This data describes a binding interaction between two proteins.

Sequence of protein 2:
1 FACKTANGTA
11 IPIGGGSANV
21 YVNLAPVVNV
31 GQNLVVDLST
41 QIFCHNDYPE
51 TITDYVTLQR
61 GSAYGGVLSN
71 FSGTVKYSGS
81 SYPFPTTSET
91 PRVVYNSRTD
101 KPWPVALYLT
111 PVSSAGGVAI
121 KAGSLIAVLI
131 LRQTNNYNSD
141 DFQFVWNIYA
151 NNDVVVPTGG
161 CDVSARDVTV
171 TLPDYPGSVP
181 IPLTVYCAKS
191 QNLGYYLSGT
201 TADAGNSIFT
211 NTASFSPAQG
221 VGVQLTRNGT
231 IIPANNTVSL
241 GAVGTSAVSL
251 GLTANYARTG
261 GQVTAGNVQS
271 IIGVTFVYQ

Interface contacts:
Residue T169 in protein 2 interacts with residue T6 in protein 1 (closest heavy-atom distance 3.3 Å).
Residue V170 in protein 2 is in contact with residue N8 in protein 1 (closest heavy-atom distance 2.9 Å).
Residue V263 in protein 2 interacts with residue V11 in protein 1 (closest heavy-atom distance 4.0 Å).
Residue Y175 in protein 2 contacts residue V11 in protein 1 (closest heavy-atom distance 3.9 Å).
Residue Q269 in protein 2 interacts with residue T6 in protein 1 (closest heavy-atom distance 3.8 Å).
Residue A165 in protein 2 interacts with residue V3 in protein 1 (closest heavy-atom distance 3.6 Å).
Residue A265 in protein 2 interacts with residue V11 in protein 1 (closest heavy-atom distance 3.3 Å).
Residue R166 in protein 2 contacts residue D2 in protein 1 (closest heavy-atom distance 3.0 Å).
Residue Y175 in protein 2 is in contact with residue K10 in protein 1 (closest heavy-atom distance 2.9 Å).
Residue V274 in protein 2 contacts residue V3 in protein 1 (closest heavy-atom distance 2.9 Å).
Residue Y256 in protein 2 is in contact with residue G9 in protein 1 (closest heavy-atom distance 3.3 Å).
Residue V268 in protein 2 is in contact with residue G9 in protein 1 (closest heavy-atom distance 2.8 Å).
Residue L183 in protein 2 contacts residue V3 in protein 1 (closest heavy-atom distance 4.0 Å).
Residue D174 in protein 2 contacts residue V12 in protein 1 (closest heavy-atom distance 3.1 Å).
Residue V223 in protein 2 interacts with residue V7 in protein 1 (closest heavy-atom distance 3.9 Å).
Residue I272 in protein 2 interacts with residue T4 in protein 1 (closest heavy-atom distance 3.6 Å).
Residue A218 in protein 2 contacts residue V11 in protein 1 (closest heavy-atom distance 3.9 Å).
Residue G273 in protein 2 interacts with residue A1 in protein 1 (closest heavy-atom distance 3.8 Å).
Residue L172 in protein 2 is in contact with residue V7 in protein 1 (closest heavy-atom distance 3.6 Å).
Residue Q269 in protein 2 contacts residue V7 in protein 1 (closest heavy-atom distance 3.1 Å).
Residue L172 in protein 2 is in contact with residue N8 in protein 1 (closest heavy-atom distance 2.7 Å).
Residue T275 in protein 2 interacts with residue D2 in protein 1 (closest heavy-atom distance 3.6 Å).
Residue A265 in protein 2 is in contact with residue A13 in protein 1 (closest heavy-atom distance 3.7 Å).
Residue Q269 in protein 2 is in contact with residue N8 in protein 1 (closest heavy-atom distance 2.8 Å).
Residue Y256 in protein 2 is in contact with residue K10 in protein 1 (closest heavy-atom distance 2.9 Å).
Residue T169 in protein 2 interacts with residue N8 in protein 1 (closest heavy-atom distance 3.9 Å).
Residue I271 in protein 2 interacts with residue T4 in protein 1 (closest heavy-atom distance 3.5 Å).
Residue R166 in protein 2 contacts residue V3 in protein 1 (closest heavy-atom distance 3.3 Å).
Residue V168 in protein 2 contacts residue T4 in protein 1 (closest heavy-atom distance 2.9 Å).
Residue D174 in protein 2 interacts with residue K10 in protein 1 (closest heavy-atom distance 3.5 Å).
Residue V168 in protein 2 contacts residue V3 in protein 1 (closest heavy-atom distance 4.0 Å).
Residue I271 in protein 2 interacts with residue I5 in protein 1 (closest heavy-atom distance 3.4 Å).
Residue A115 in protein 2 interacts with residue D2 in protein 1 (closest heavy-atom distance 3.7 Å).
Residue T264 in protein 2 contacts residue V11 in protein 1 (closest heavy-atom distance 3.7 Å).
Residue V274 in protein 2 interacts with residue I5 in protein 1 (closest heavy-atom distance 3.6 Å).
Residue G273 in protein 2 is in contact with residue V3 in protein 1 (closest heavy-atom distance 3.4 Å).
Residue V170 in protein 2 contacts residue T6 in protein 1 (closest heavy-atom distance 2.9 Å).
Residue A254 in protein 2 contacts residue V7 in protein 1 (closest heavy-atom distance 4.0 Å).
Residue G266 in protein 2 contacts residue K10 in protein 1 (closest heavy-atom distance 3.4 Å).
Residue V268 in protein 2 contacts residue V7 in protein 1 (closest heavy-atom distance 3.9 Å).
Residue S270 in protein 2 interacts with residue V7 in protein 1 (closest heavy-atom distance 2.9 Å).
Residue S270 in protein 2 contacts residue I5 in protein 1 (closest heavy-atom distance 3.6 Å).
Residue G266 in protein 2 interacts with residue V11 in protein 1 (closest heavy-atom distance 2.8 Å).
Residue V274 in protein 2 contacts residue D2 in protein 1 (closest heavy-atom distance 2.8 Å).
Residue V274 in protein 2 contacts residue A1 in protein 1 (closest heavy-atom distance 3.7 Å).
Residue I272 in protein 2 contacts residue I5 in protein 1 (closest heavy-atom distance 2.8 Å).
Residue S270 in protein 2 contacts residue T6 in protein 1 (closest heavy-atom distance 3.6 Å).
Residue V268 in protein 2 contacts residue N8 in protein 1 (closest heavy-atom distance 3.4 Å).
Residue F276 in protein 2 is in contact with residue D2 in protein 1 (closest heavy-atom distance 2.9 Å).
Residue D167 in protein 2 is in contact with residue T4 in protein 1 (closest heavy-atom distance 3.4 Å).
Residue I272 in protein 2 contacts residue V3 in protein 1 (closest heavy-atom distance 4.0 Å).
Residue V170 in protein 2 interacts with residue V7 in protein 1 (closest heavy-atom distance 3.5 Å).
Residue R166 in protein 2 is in contact with residue T4 in protein 1 (closest heavy-atom distance 3.0 Å).
Residue N267 in protein 2 contacts residue G9 in protein 1 (closest heavy-atom distance 3.8 Å).
Residue T275 in protein 2 interacts with residue A1 in protein 1 (closest heavy-atom distance 3.4 Å).
Residue G116 in protein 2 contacts residue D2 in protein 1 (closest heavy-atom distance 3.3 Å).
Residue T171 in protein 2 contacts residue N8 in protein 1 (closest heavy-atom distance 3.3 Å).
Residue V163 in protein 2 contacts residue V3 in protein 1 (closest heavy-atom distance 4.0 Å).
Residue V168 in protein 2 interacts with residue T6 in protein 1 (closest heavy-atom distance 2.8 Å).
Residue V168 in protein 2 interacts with residue I5 in protein 1 (closest heavy-atom distance 3.3 Å).

Sequence of protein 1:
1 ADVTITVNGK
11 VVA